These two protein chains interact to form a complex.

Sequence of chain A:
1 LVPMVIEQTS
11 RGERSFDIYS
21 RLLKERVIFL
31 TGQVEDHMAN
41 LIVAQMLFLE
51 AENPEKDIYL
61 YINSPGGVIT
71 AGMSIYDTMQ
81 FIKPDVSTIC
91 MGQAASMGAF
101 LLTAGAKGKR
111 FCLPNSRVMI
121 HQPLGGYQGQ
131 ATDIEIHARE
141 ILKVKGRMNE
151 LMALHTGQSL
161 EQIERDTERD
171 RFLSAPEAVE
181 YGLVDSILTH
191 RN

Interface contacts:
Residue E25 in chain A contacts residue I207 in chain B (closest heavy-atom distance 3.6 Å).
Residue R21 in chain A is in contact with residue I207 in chain B (closest heavy-atom distance 3.6 Å).
Residue Y59 in chain A interacts with residue A211 in chain B (closest heavy-atom distance 4.2 Å).
Residue R191 in chain A interacts with residue I207 in chain B (closest heavy-atom distance 4.6 Å).
Residue R191 in chain A contacts residue A211 in chain B (closest heavy-atom distance 3.0 Å).
Residue I89 in chain A interacts with residue G210 in chain B (closest heavy-atom distance 4.7 Å).
Residue Y59 in chain A is in contact with residue G210 in chain B (closest heavy-atom distance 4.0 Å).
Residue Y61 in chain A contacts residue G208 in chain B (closest heavy-atom distance 3.0 Å).
Residue I89 in chain A contacts residue F209 in chain B (closest heavy-atom distance 3.7 Å).
Residue V27 in chain A contacts residue G208 in chain B (closest heavy-atom distance 4.3 Å).
Residue Y61 in chain A contacts residue G210 in chain B (closest heavy-atom distance 4.3 Å).
Residue L188 in chain A is in contact with residue F209 in chain B (closest heavy-atom distance 3.9 Å).
Residue R191 in chain A contacts residue V213 in chain B (closest heavy-atom distance 4.0 Å).
Residue M91 in chain A is in contact with residue F209 in chain B (closest heavy-atom distance 3.6 Å).
Residue L22 in chain A contacts residue I207 in chain B (closest heavy-atom distance 4.0 Å).
Residue E25 in chain A is in contact with residue G206 in chain B (closest heavy-atom distance 3.7 Å).
Residue R191 in chain A contacts residue F209 in chain B (closest heavy-atom distance 3.4 Å).
Residue L113 in chain A is in contact with residue F209 in chain B (closest heavy-atom distance 4.0 Å).
Residue R191 in chain A interacts with residue G208 in chain B (closest heavy-atom distance 3.0 Å).
Residue R191 in chain A contacts residue T212 in chain B (closest heavy-atom distance 4.0 Å).
Residue Y61 in chain A contacts residue F209 in chain B (closest heavy-atom distance 2.6 Å).

Sequence of chain B:
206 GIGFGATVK